This data describes a binding interaction between two proteins.

Interface contacts:
Residue E42 in the second protein interacts with residue E37 in the first protein (closest heavy-atom distance 2.7 Å).
Residue I52 in the second protein contacts residue I47 in the first protein (closest heavy-atom distance 4.0 Å).
Residue I52 in the second protein contacts residue L44 in the first protein (closest heavy-atom distance 3.5 Å).
Residue K13 in the second protein contacts residue Q9 in the first protein (closest heavy-atom distance 4.0 Å).
Residue I10 in the second protein is in contact with residue Q2 in the first protein (closest heavy-atom distance 4.3 Å).
Residue L49 in the second protein interacts with residue L44 in the first protein (closest heavy-atom distance 4.2 Å).
Residue E42 in the second protein interacts with residue L33 in the first protein (closest heavy-atom distance 4.1 Å).

Sequence of the second protein:
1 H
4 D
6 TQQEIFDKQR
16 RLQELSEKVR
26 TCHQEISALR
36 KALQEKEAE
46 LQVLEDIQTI

Sequence of the first protein:
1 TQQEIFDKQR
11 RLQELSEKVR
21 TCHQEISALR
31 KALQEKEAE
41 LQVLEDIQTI